These two protein chains interact to form a complex.

Sequence of protein 2:
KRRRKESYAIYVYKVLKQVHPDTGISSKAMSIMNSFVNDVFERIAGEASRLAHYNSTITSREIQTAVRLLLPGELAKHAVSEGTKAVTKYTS

Residue-level contacts at the interface:
Residue E930 in protein 1 interacts with residue T88 in protein 2 (closest heavy-atom distance 2.4 Å).
Residue H341 in protein 1 is in contact with residue R28 in protein 2 (closest heavy-atom distance 3.3 Å).
Residue S395 in protein 1 interacts with residue R27 in protein 2 (closest heavy-atom distance 3.6 Å).
Residue N224 in protein 1 contacts residue Y40 in protein 2 (closest heavy-atom distance 3.6 Å).
Residue G894 in protein 1 is in contact with residue E111 in protein 2 (closest heavy-atom distance 3.6 Å).
Residue T178 in protein 1 contacts residue G51 in protein 2 (closest heavy-atom distance 3.9 Å).
Residue I400 in protein 1 interacts with residue R27 in protein 2 (closest heavy-atom distance 3.7 Å).
Residue M221 in protein 1 interacts with residue I52 in protein 2 (closest heavy-atom distance 3.9 Å).
Residue E345 in protein 1 interacts with residue R28 in protein 2 (closest heavy-atom distance 3.0 Å).
Residue A934 in protein 1 interacts with residue T86 in protein 2 (closest heavy-atom distance 4.0 Å).
Residue R896 in protein 1 interacts with residue E111 in protein 2 (closest heavy-atom distance 2.6 Å).
Residue E176 in protein 1 is in contact with residue S53 in protein 2 (closest heavy-atom distance 3.7 Å).
Residue I895 in protein 1 contacts residue E111 in protein 2 (closest heavy-atom distance 3.3 Å).
Residue D179 in protein 1 interacts with residue K44 in protein 2 (closest heavy-atom distance 2.8 Å).
Residue R1034 in protein 1 interacts with residue T120 in protein 2 (closest heavy-atom distance 3.5 Å).
Residue S901 in protein 1 interacts with residue H107 in protein 2 (closest heavy-atom distance 3.0 Å).
Residue L228 in protein 1 is in contact with residue K44 in protein 2 (closest heavy-atom distance 3.9 Å).
Residue R175 in protein 1 interacts with residue S54 in protein 2 (closest heavy-atom distance 3.1 Å).
Residue T393 in protein 1 contacts residue R27 in protein 2 (closest heavy-atom distance 2.5 Å).
Residue L228 in protein 1 contacts residue Y40 in protein 2 (closest heavy-atom distance 3.2 Å).
Residue E930 in protein 1 is in contact with residue S89 in protein 2 (closest heavy-atom distance 3.0 Å).
Residue E924 in protein 1 contacts residue R90 in protein 2 (closest heavy-atom distance 3.6 Å).
Residue H848 in protein 1 interacts with residue R90 in protein 2 (closest heavy-atom distance 3.9 Å).
Residue M891 in protein 1 is in contact with residue K118 in protein 2 (closest heavy-atom distance 3.1 Å).
Residue L849 in protein 1 is in contact with residue Q93 in protein 2 (closest heavy-atom distance 3.9 Å).
Residue E227 in protein 1 interacts with residue K41 in protein 2 (closest heavy-atom distance 3.0 Å).
Residue D179 in protein 1 contacts residue Y40 in protein 2 (closest heavy-atom distance 2.5 Å).
Residue Y851 in protein 1 is in contact with residue T94 in protein 2 (closest heavy-atom distance 4.0 Å).
Residue Y396 in protein 1 contacts residue R27 in protein 2 (closest heavy-atom distance 3.3 Å).
Residue N927 in protein 1 is in contact with residue R90 in protein 2 (closest heavy-atom distance 3.0 Å).
Residue R896 in protein 1 is in contact with residue S110 in protein 2 (closest heavy-atom distance 3.4 Å).
Residue T897 in protein 1 contacts residue H107 in protein 2 (closest heavy-atom distance 3.8 Å).
Residue R175 in protein 1 contacts residue S53 in protein 2 (closest heavy-atom distance 3.7 Å).
Residue Q853 in protein 1 interacts with residue N82 in protein 2 (closest heavy-atom distance 3.4 Å).
Residue Q847 in protein 1 is in contact with residue R90 in protein 2 (closest heavy-atom distance 4.0 Å).
Residue N1031 in protein 1 interacts with residue T117 in protein 2 (closest heavy-atom distance 3.4 Å).
Residue F850 in protein 1 interacts with residue R90 in protein 2 (closest heavy-atom distance 2.8 Å).
Residue H848 in protein 1 is in contact with residue Q93 in protein 2 (closest heavy-atom distance 3.4 Å).
Residue L228 in protein 1 contacts residue K41 in protein 2 (closest heavy-atom distance 4.1 Å).
Residue R898 in protein 1 interacts with residue L104 in protein 2 (closest heavy-atom distance 3.2 Å).
Residue A931 in protein 1 interacts with residue T86 in protein 2 (closest heavy-atom distance 4.0 Å).
Residue L849 in protein 1 interacts with residue R97 in protein 2 (closest heavy-atom distance 3.7 Å).
Residue D404 in protein 1 contacts residue R27 in protein 2 (closest heavy-atom distance 3.1 Å).
Residue R898 in protein 1 is in contact with residue H107 in protein 2 (closest heavy-atom distance 3.4 Å).
Residue N224 in protein 1 is in contact with residue A36 in protein 2 (closest heavy-atom distance 3.9 Å).
Residue D391 in protein 1 contacts residue R27 in protein 2 (closest heavy-atom distance 4.0 Å).
Residue Y889 in protein 1 interacts with residue K114 in protein 2 (closest heavy-atom distance 3.6 Å).
Residue G852 in protein 1 is in contact with residue N82 in protein 2 (closest heavy-atom distance 3.7 Å).
Residue M225 in protein 1 is in contact with residue Y40 in protein 2 (closest heavy-atom distance 4.0 Å).
Residue Y396 in protein 1 interacts with residue K26 in protein 2 (closest heavy-atom distance 3.2 Å).
Residue N224 in protein 1 is in contact with residue M57 in protein 2 (closest heavy-atom distance 4.0 Å).
Residue G894 in protein 1 interacts with residue K114 in protein 2 (closest heavy-atom distance 4.0 Å).
Residue R175 in protein 1 interacts with residue K55 in protein 2 (closest heavy-atom distance 3.6 Å).
Residue D179 in protein 1 is in contact with residue G51 in protein 2 (closest heavy-atom distance 3.8 Å).
Residue R898 in protein 1 contacts residue E103 in protein 2 (closest heavy-atom distance 3.7 Å).
Residue T178 in protein 1 interacts with residue I52 in protein 2 (closest heavy-atom distance 3.5 Å).
Residue E227 in protein 1 interacts with residue I37 in protein 2 (closest heavy-atom distance 3.9 Å).
Residue R896 in protein 1 contacts residue H107 in protein 2 (closest heavy-atom distance 3.4 Å).
Residue E338 in protein 1 is in contact with residue R28 in protein 2 (closest heavy-atom distance 3.2 Å).
Residue N224 in protein 1 contacts residue I37 in protein 2 (closest heavy-atom distance 3.4 Å).

Sequence of protein 1:
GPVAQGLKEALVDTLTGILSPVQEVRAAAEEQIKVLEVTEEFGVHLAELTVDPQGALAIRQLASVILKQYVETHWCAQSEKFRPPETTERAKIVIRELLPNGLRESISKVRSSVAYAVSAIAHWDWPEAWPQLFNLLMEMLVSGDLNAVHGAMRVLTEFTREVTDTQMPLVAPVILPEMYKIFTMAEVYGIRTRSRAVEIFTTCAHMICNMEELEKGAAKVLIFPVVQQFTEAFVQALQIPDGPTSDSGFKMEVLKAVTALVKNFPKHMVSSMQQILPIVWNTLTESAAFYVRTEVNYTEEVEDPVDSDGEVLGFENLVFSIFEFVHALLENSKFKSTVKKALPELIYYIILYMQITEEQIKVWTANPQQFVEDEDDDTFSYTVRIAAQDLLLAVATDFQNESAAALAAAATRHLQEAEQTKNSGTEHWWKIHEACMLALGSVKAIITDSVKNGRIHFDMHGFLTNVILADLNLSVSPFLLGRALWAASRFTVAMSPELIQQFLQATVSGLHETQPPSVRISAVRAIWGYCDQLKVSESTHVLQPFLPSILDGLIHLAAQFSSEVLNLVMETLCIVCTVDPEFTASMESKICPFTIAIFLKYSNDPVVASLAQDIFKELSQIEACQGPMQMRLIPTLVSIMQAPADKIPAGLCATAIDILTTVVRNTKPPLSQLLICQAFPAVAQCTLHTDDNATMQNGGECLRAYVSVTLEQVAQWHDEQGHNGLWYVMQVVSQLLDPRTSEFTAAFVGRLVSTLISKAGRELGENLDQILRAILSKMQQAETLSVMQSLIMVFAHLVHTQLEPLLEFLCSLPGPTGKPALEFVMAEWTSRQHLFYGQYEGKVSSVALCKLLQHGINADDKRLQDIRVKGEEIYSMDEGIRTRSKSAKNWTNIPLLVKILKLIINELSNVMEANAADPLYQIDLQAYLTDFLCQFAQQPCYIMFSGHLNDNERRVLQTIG